Sequence of protein 2:
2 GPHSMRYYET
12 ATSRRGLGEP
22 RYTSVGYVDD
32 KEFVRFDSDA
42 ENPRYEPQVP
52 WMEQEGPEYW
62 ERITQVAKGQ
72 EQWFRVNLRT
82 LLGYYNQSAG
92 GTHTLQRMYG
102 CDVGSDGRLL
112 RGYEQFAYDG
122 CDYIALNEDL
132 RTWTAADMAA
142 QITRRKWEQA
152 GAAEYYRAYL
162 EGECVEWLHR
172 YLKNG

This data describes a binding interaction between two proteins.

Sequence of protein 1:
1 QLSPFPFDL

Interface contacts:
Residue Y85 in protein 2 is in contact with residue L9 in protein 1 (closest heavy-atom distance 3.1 Å).
Residue W168 in protein 2 interacts with residue Q1 in protein 1 (closest heavy-atom distance 3.0 Å).
Residue I64 in protein 2 interacts with residue Q1 in protein 1 (closest heavy-atom distance 3.5 Å).
Residue V77 in protein 2 interacts with residue D8 in protein 1 (closest heavy-atom distance 4.8 Å).
Residue F117 in protein 2 contacts residue P6 in protein 1 (closest heavy-atom distance 4.6 Å).
Residue Y60 in protein 2 interacts with residue Q1 in protein 1 (closest heavy-atom distance 3.9 Å).
Residue Y172 in protein 2 is in contact with residue Q1 in protein 1 (closest heavy-atom distance 3.5 Å).
Residue W74 in protein 2 contacts residue F5 in protein 1 (closest heavy-atom distance 3.5 Å).
Residue E164 in protein 2 is in contact with residue Q1 in protein 1 (closest heavy-atom distance 4.1 Å).
Residue R98 in protein 2 interacts with residue P4 in protein 1 (closest heavy-atom distance 4.0 Å).
Residue Y160 in protein 2 contacts residue S3 in protein 1 (closest heavy-atom distance 3.5 Å).
Residue W148 in protein 2 contacts residue D8 in protein 1 (closest heavy-atom distance 2.8 Å).
Residue W148 in protein 2 contacts residue L9 in protein 1 (closest heavy-atom distance 4.2 Å).
Residue G70 in protein 2 is in contact with residue F5 in protein 1 (closest heavy-atom distance 3.6 Å).
Residue A68 in protein 2 interacts with residue L2 in protein 1 (closest heavy-atom distance 4.8 Å).
Residue M6 in protein 2 contacts residue Q1 in protein 1 (closest heavy-atom distance 4.7 Å).
Residue V67 in protein 2 interacts with residue L2 in protein 1 (closest heavy-atom distance 3.5 Å).
Residue T144 in protein 2 is in contact with residue L9 in protein 1 (closest heavy-atom distance 3.2 Å).
Residue T81 in protein 2 is in contact with residue L9 in protein 1 (closest heavy-atom distance 4.2 Å).
Residue Y156 in protein 2 is in contact with residue F7 in protein 1 (closest heavy-atom distance 3.5 Å).
Residue W74 in protein 2 is in contact with residue F7 in protein 1 (closest heavy-atom distance 2.7 Å).
Residue K147 in protein 2 contacts residue D8 in protein 1 (closest heavy-atom distance 3.4 Å).
Residue Q71 in protein 2 contacts residue P4 in protein 1 (closest heavy-atom distance 4.8 Å).
Residue W74 in protein 2 contacts residue D8 in protein 1 (closest heavy-atom distance 3.7 Å).
Residue Y46 in protein 2 contacts residue L2 in protein 1 (closest heavy-atom distance 3.8 Å).
Residue T144 in protein 2 contacts residue D8 in protein 1 (closest heavy-atom distance 4.3 Å).
Residue Q71 in protein 2 interacts with residue F5 in protein 1 (closest heavy-atom distance 3.8 Å).
Residue Y160 in protein 2 interacts with residue L2 in protein 1 (closest heavy-atom distance 3.3 Å).
Residue E115 in protein 2 is in contact with residue P6 in protein 1 (closest heavy-atom distance 4.1 Å).
Residue G152 in protein 2 interacts with residue F7 in protein 1 (closest heavy-atom distance 4.5 Å).
Residue W74 in protein 2 interacts with residue P6 in protein 1 (closest heavy-atom distance 3.2 Å).
Residue N78 in protein 2 interacts with residue F7 in protein 1 (closest heavy-atom distance 4.8 Å).
Residue W74 in protein 2 contacts residue L9 in protein 1 (closest heavy-atom distance 3.6 Å).
Residue I125 in protein 2 interacts with residue L9 in protein 1 (closest heavy-atom distance 4.8 Å).
Residue Y156 in protein 2 is in contact with residue P4 in protein 1 (closest heavy-atom distance 3.3 Å).
Residue E164 in protein 2 contacts residue L2 in protein 1 (closest heavy-atom distance 4.2 Å).
Residue L96 in protein 2 is in contact with residue L9 in protein 1 (closest heavy-atom distance 3.8 Å).
Residue Y124 in protein 2 is in contact with residue L9 in protein 1 (closest heavy-atom distance 4.0 Å).
Residue Y100 in protein 2 interacts with residue L2 in protein 1 (closest heavy-atom distance 3.0 Å).
Residue K147 in protein 2 contacts residue L9 in protein 1 (closest heavy-atom distance 2.9 Å).
Residue W148 in protein 2 is in contact with residue F7 in protein 1 (closest heavy-atom distance 3.5 Å).
Residue Y160 in protein 2 interacts with residue P4 in protein 1 (closest heavy-atom distance 3.5 Å).
Residue Y100 in protein 2 is in contact with residue S3 in protein 1 (closest heavy-atom distance 3.3 Å).
Residue Q71 in protein 2 interacts with residue P6 in protein 1 (closest heavy-atom distance 3.4 Å).
Residue V67 in protein 2 contacts residue S3 in protein 1 (closest heavy-atom distance 4.8 Å).
Residue R98 in protein 2 contacts residue S3 in protein 1 (closest heavy-atom distance 2.7 Å).
Residue Y157 in protein 2 is in contact with residue P6 in protein 1 (closest heavy-atom distance 3.4 Å).
Residue L82 in protein 2 contacts residue L9 in protein 1 (closest heavy-atom distance 3.7 Å).
Residue I64 in protein 2 interacts with residue L2 in protein 1 (closest heavy-atom distance 3.8 Å).
Residue Y157 in protein 2 is in contact with residue F7 in protein 1 (closest heavy-atom distance 2.8 Å).
Residue N78 in protein 2 is in contact with residue D8 in protein 1 (closest heavy-atom distance 3.3 Å).
Residue R98 in protein 2 contacts residue P6 in protein 1 (closest heavy-atom distance 3.6 Å).
Residue R63 in protein 2 is in contact with residue Q1 in protein 1 (closest heavy-atom distance 2.9 Å).
Residue Y156 in protein 2 is in contact with residue F5 in protein 1 (closest heavy-atom distance 2.9 Å).
Residue Y8 in protein 2 contacts residue L2 in protein 1 (closest heavy-atom distance 3.4 Å).
Residue A153 in protein 2 contacts residue F7 in protein 1 (closest heavy-atom distance 3.7 Å).
Residue F117 in protein 2 contacts residue L9 in protein 1 (closest heavy-atom distance 4.4 Å).
Residue Y160 in protein 2 contacts residue Q1 in protein 1 (closest heavy-atom distance 2.9 Å).
Residue N78 in protein 2 interacts with residue L9 in protein 1 (closest heavy-atom distance 2.9 Å).
Residue A151 in protein 2 contacts residue F7 in protein 1 (closest heavy-atom distance 3.8 Å).